Sequence of the second protein:
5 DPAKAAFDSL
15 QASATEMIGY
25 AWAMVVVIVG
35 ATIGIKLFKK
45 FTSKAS

These two protein chains interact to form a complex.

Residue-level contacts at the interface:
Residue F11 in the first protein contacts residue F42 in the second protein (closest heavy-atom distance 3.9 Å).
Residue F11 in the first protein is in contact with residue F45 in the second protein (closest heavy-atom distance 4.4 Å).
Residue L14 in the first protein interacts with residue T46 in the second protein (closest heavy-atom distance 3.6 Å).
Residue A10 in the first protein interacts with residue F42 in the second protein (closest heavy-atom distance 3.6 Å).
Residue A7 in the first protein interacts with residue F42 in the second protein (closest heavy-atom distance 4.3 Å).
Residue F11 in the first protein interacts with residue T46 in the second protein (closest heavy-atom distance 3.5 Å).
Residue L14 in the first protein interacts with residue F42 in the second protein (closest heavy-atom distance 4.7 Å).

Sequence of the first protein:
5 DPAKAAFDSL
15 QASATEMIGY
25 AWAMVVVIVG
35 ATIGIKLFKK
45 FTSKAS